Sequence of the first protein:
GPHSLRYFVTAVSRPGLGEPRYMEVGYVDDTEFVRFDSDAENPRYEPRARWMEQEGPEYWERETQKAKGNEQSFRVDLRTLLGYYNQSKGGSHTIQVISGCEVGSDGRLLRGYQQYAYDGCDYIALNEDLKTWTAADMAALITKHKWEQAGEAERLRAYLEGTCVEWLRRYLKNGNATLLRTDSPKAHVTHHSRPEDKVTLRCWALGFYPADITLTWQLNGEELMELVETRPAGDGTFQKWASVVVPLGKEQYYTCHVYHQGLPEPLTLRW

Residue-level contacts at the interface:
Residue E24 in the first protein interacts with residue V2 in the second protein (closest heavy-atom distance 3.6 Å).
Residue Y123 in the first protein is in contact with residue M8 in the second protein (closest heavy-atom distance 4.1 Å).
Residue Y159 in the first protein interacts with residue A1 in the second protein (closest heavy-atom distance 2.6 Å).
Residue V9 in the first protein is in contact with residue F5 in the second protein (closest heavy-atom distance 4.0 Å).
Residue L81 in the first protein interacts with residue M8 in the second protein (closest heavy-atom distance 4.2 Å).
Residue R155 in the first protein interacts with residue A6 in the second protein (closest heavy-atom distance 3.8 Å).
Residue Y159 in the first protein interacts with residue V2 in the second protein (closest heavy-atom distance 3.6 Å).
Residue D77 in the first protein is in contact with residue M8 in the second protein (closest heavy-atom distance 3.0 Å).
Residue Y116 in the first protein is in contact with residue F5 in the second protein (closest heavy-atom distance 3.6 Å).
Residue W147 in the first protein is in contact with residue T7 in the second protein (closest heavy-atom distance 2.6 Å).
Residue T143 in the first protein is in contact with residue M8 in the second protein (closest heavy-atom distance 3.1 Å).
Residue W147 in the first protein is in contact with residue M8 in the second protein (closest heavy-atom distance 3.9 Å).
Residue F74 in the first protein is in contact with residue F5 in the second protein (closest heavy-atom distance 3.7 Å).
Residue Y7 in the first protein is in contact with residue V2 in the second protein (closest heavy-atom distance 3.4 Å).
Residue T163 in the first protein is in contact with residue A1 in the second protein (closest heavy-atom distance 4.5 Å).
Residue W167 in the first protein contacts residue A1 in the second protein (closest heavy-atom distance 3.7 Å).
Residue I95 in the first protein interacts with residue M8 in the second protein (closest heavy-atom distance 3.8 Å).
Residue Y7 in the first protein contacts residue A1 in the second protein (closest heavy-atom distance 3.0 Å).
Residue K66 in the first protein is in contact with residue V2 in the second protein (closest heavy-atom distance 2.8 Å).
Residue E24 in the first protein contacts residue F5 in the second protein (closest heavy-atom distance 4.9 Å).
Residue E63 in the first protein contacts residue V2 in the second protein (closest heavy-atom distance 3.1 Å).
Residue D77 in the first protein interacts with residue T7 in the second protein (closest heavy-atom distance 3.2 Å).
Residue D77 in the first protein is in contact with residue A6 in the second protein (closest heavy-atom distance 4.0 Å).
Residue R62 in the first protein contacts residue A1 in the second protein (closest heavy-atom distance 4.0 Å).
Residue Y116 in the first protein interacts with residue M8 in the second protein (closest heavy-atom distance 3.7 Å).
Residue S73 in the first protein interacts with residue A6 in the second protein (closest heavy-atom distance 3.6 Å).
Residue T80 in the first protein is in contact with residue M8 in the second protein (closest heavy-atom distance 4.2 Å).
Residue Y84 in the first protein contacts residue M8 in the second protein (closest heavy-atom distance 3.1 Å).
Residue K146 in the first protein interacts with residue M8 in the second protein (closest heavy-atom distance 2.7 Å).
Residue L5 in the first protein interacts with residue A1 in the second protein (closest heavy-atom distance 3.7 Å).
Residue W147 in the first protein interacts with residue A6 in the second protein (closest heavy-atom distance 3.9 Å).
Residue K66 in the first protein is in contact with residue A1 in the second protein (closest heavy-atom distance 3.6 Å).
Residue Y116 in the first protein contacts residue A6 in the second protein (closest heavy-atom distance 5.0 Å).
Residue V97 in the first protein is in contact with residue F5 in the second protein (closest heavy-atom distance 3.6 Å).
Residue E63 in the first protein contacts residue A1 in the second protein (closest heavy-atom distance 3.4 Å).
Residue N70 in the first protein is in contact with residue N4 in the second protein (closest heavy-atom distance 3.6 Å).
Residue E152 in the first protein interacts with residue A6 in the second protein (closest heavy-atom distance 3.7 Å).
Residue N70 in the first protein contacts residue F5 in the second protein (closest heavy-atom distance 2.7 Å).
Residue S73 in the first protein is in contact with residue F5 in the second protein (closest heavy-atom distance 3.3 Å).
Residue K66 in the first protein interacts with residue N4 in the second protein (closest heavy-atom distance 3.4 Å).
Residue Y22 in the first protein is in contact with residue F5 in the second protein (closest heavy-atom distance 4.5 Å).
Residue N70 in the first protein contacts residue V2 in the second protein (closest heavy-atom distance 4.0 Å).
Residue F74 in the first protein contacts residue M8 in the second protein (closest heavy-atom distance 3.7 Å).
Residue S73 in the first protein contacts residue T7 in the second protein (closest heavy-atom distance 3.2 Å).
Residue Y59 in the first protein is in contact with residue A1 in the second protein (closest heavy-atom distance 4.5 Å).
Residue Q114 in the first protein interacts with residue F5 in the second protein (closest heavy-atom distance 3.4 Å).
Residue R155 in the first protein contacts residue F5 in the second protein (closest heavy-atom distance 4.3 Å).
Residue Y171 in the first protein is in contact with residue A1 in the second protein (closest heavy-atom distance 2.9 Å).
Residue R155 in the first protein interacts with residue N4 in the second protein (closest heavy-atom distance 3.1 Å).
Residue S99 in the first protein contacts residue F5 in the second protein (closest heavy-atom distance 3.9 Å).
Residue V76 in the first protein is in contact with residue T7 in the second protein (closest heavy-atom distance 4.7 Å).
Residue Y45 in the first protein interacts with residue V2 in the second protein (closest heavy-atom distance 4.2 Å).

These two protein chains interact to form a complex.

Sequence of the second protein:
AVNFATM